Interface contacts:
Residue P141 in chain A interacts with residue N29 in chain B (closest heavy-atom distance 4.1 Å).
Residue S118 in chain A interacts with residue W104 in chain B (closest heavy-atom distance 3.1 Å).
Residue M158 in chain A contacts residue V10 in chain B (closest heavy-atom distance 3.8 Å).
Residue K113 in chain A contacts residue K64 in chain B (closest heavy-atom distance 4.0 Å).
Residue T165 in chain A is in contact with residue F35 in chain B (closest heavy-atom distance 4.9 Å).
Residue W140 in chain A is in contact with residue I100 in chain B (closest heavy-atom distance 3.9 Å).
Residue Y110 in chain A is in contact with residue F65 in chain B (closest heavy-atom distance 4.4 Å).
Residue L150 in chain A is in contact with residue E18 in chain B (closest heavy-atom distance 4.1 Å).
Residue T149 in chain A contacts residue I19 in chain B (closest heavy-atom distance 4.9 Å).
Residue Y110 in chain A is in contact with residue I67 in chain B (closest heavy-atom distance 4.7 Å).
Residue L150 in chain A interacts with residue I19 in chain B (closest heavy-atom distance 3.2 Å).
Residue W140 in chain A interacts with residue S28 in chain B (closest heavy-atom distance 4.2 Å).
Residue Y110 in chain A is in contact with residue I66 in chain B (closest heavy-atom distance 2.8 Å).
Residue K113 in chain A interacts with residue F65 in chain B (closest heavy-atom distance 4.3 Å).
Residue M158 in chain A interacts with residue L7 in chain B (closest heavy-atom distance 4.8 Å).
Residue L151 in chain A interacts with residue F23 in chain B (closest heavy-atom distance 4.6 Å).
Residue P141 in chain A is in contact with residue S28 in chain B (closest heavy-atom distance 4.3 Å).
Residue Q145 in chain A contacts residue E22 in chain B (closest heavy-atom distance 2.7 Å).
Residue P139 in chain A is in contact with residue Y68 in chain B (closest heavy-atom distance 3.8 Å).
Residue T149 in chain A is in contact with residue M26 in chain B (closest heavy-atom distance 4.9 Å).
Residue L114 in chain A contacts residue I67 in chain B (closest heavy-atom distance 4.7 Å).
Residue P139 in chain A contacts residue W104 in chain B (closest heavy-atom distance 3.6 Å).
Residue P141 in chain A contacts residue M26 in chain B (closest heavy-atom distance 4.0 Å).
Residue M146 in chain A is in contact with residue N29 in chain B (closest heavy-atom distance 4.2 Å).
Residue L151 in chain A interacts with residue I19 in chain B (closest heavy-atom distance 3.1 Å).
Residue P139 in chain A interacts with residue T70 in chain B (closest heavy-atom distance 3.9 Å).
Residue M146 in chain A is in contact with residue M26 in chain B (closest heavy-atom distance 3.2 Å).
Residue W140 in chain A interacts with residue Y68 in chain B (closest heavy-atom distance 3.3 Å).
Residue S119 in chain A interacts with residue W104 in chain B (closest heavy-atom distance 2.9 Å).
Residue P139 in chain A is in contact with residue I100 in chain B (closest heavy-atom distance 4.2 Å).
Residue W140 in chain A contacts residue N29 in chain B (closest heavy-atom distance 3.0 Å).
Residue F117 in chain A interacts with residue Y68 in chain B (closest heavy-atom distance 4.5 Å).
Residue L114 in chain A is in contact with residue P69 in chain B (closest heavy-atom distance 4.9 Å).
Residue T149 in chain A contacts residue E22 in chain B (closest heavy-atom distance 3.1 Å).
Residue F117 in chain A interacts with residue W104 in chain B (closest heavy-atom distance 3.8 Å).
Residue Y110 in chain A is in contact with residue K64 in chain B (closest heavy-atom distance 3.2 Å).
Residue S118 in chain A is in contact with residue E103 in chain B (closest heavy-atom distance 4.8 Å).
Residue W140 in chain A is in contact with residue P30 in chain B (closest heavy-atom distance 3.5 Å).
Residue L151 in chain A interacts with residue M26 in chain B (closest heavy-atom distance 4.5 Å).
Residue A120 in chain A interacts with residue W104 in chain B (closest heavy-atom distance 3.0 Å).
Residue F154 in chain A contacts residue V10 in chain B (closest heavy-atom distance 3.9 Å).
Residue F117 in chain A is in contact with residue I67 in chain B (closest heavy-atom distance 3.1 Å).
Residue M146 in chain A is in contact with residue Y32 in chain B (closest heavy-atom distance 4.5 Å).
Residue P141 in chain A interacts with residue Q25 in chain B (closest heavy-atom distance 3.3 Å).
Residue P141 in chain A interacts with residue E22 in chain B (closest heavy-atom distance 4.6 Å).
Residue Y110 in chain A contacts residue V63 in chain B (closest heavy-atom distance 2.9 Å).
Residue T165 in chain A contacts residue H39 in chain B (closest heavy-atom distance 4.8 Å).
Residue P141 in chain A interacts with residue Y68 in chain B (closest heavy-atom distance 3.7 Å).
Residue T106 in chain A interacts with residue K64 in chain B (closest heavy-atom distance 4.2 Å).
Residue W140 in chain A is in contact with residue N97 in chain B (closest heavy-atom distance 2.9 Å).
Residue S142 in chain A is in contact with residue Y68 in chain B (closest heavy-atom distance 4.2 Å).

Sequence of chain A:
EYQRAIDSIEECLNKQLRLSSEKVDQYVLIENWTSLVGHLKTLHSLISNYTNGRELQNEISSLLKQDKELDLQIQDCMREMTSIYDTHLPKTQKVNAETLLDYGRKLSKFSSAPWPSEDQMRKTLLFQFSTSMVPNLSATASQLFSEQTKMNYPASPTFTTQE

This data describes a binding interaction between two proteins.

Sequence of chain B:
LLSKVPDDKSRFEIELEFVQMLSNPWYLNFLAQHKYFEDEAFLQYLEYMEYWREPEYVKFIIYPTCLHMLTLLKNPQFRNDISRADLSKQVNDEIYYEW